The following describes two proteins that form a bound complex.

Sequence of chain B:
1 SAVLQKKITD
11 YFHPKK

Interface contacts:
Residue P129 in chain A is in contact with residue F12 in chain B (closest heavy-atom distance 3.7 Å).
Residue G127 in chain A interacts with residue P14 in chain B (closest heavy-atom distance 4.5 Å).
Residue I255 in chain A interacts with residue Y11 in chain B (closest heavy-atom distance 4.3 Å).
Residue I128 in chain A contacts residue F12 in chain B (closest heavy-atom distance 3.8 Å).
Residue Q125 in chain A interacts with residue K15 in chain B (closest heavy-atom distance 3.1 Å).
Residue L126 in chain A interacts with residue I8 in chain B (closest heavy-atom distance 4.2 Å).
Residue K254 in chain A interacts with residue Q5 in chain B (closest heavy-atom distance 3.0 Å).
Residue I255 in chain A is in contact with residue A2 in chain B (closest heavy-atom distance 3.6 Å).
Residue V45 in chain A interacts with residue Q5 in chain B (closest heavy-atom distance 4.0 Å).
Residue A252 in chain A is in contact with residue Y11 in chain B (closest heavy-atom distance 4.1 Å).
Residue A252 in chain A interacts with residue Q5 in chain B (closest heavy-atom distance 3.4 Å).
Residue M40 in chain A is in contact with residue I8 in chain B (closest heavy-atom distance 4.0 Å).
Residue I255 in chain A contacts residue L4 in chain B (closest heavy-atom distance 3.3 Å).
Residue P253 in chain A interacts with residue K6 in chain B (closest heavy-atom distance 3.0 Å).
Residue P253 in chain A interacts with residue Y11 in chain B (closest heavy-atom distance 3.4 Å).
Residue L251 in chain A contacts residue I8 in chain B (closest heavy-atom distance 4.2 Å).
Residue I255 in chain A is in contact with residue K6 in chain B (closest heavy-atom distance 3.4 Å).
Residue G127 in chain A contacts residue H13 in chain B (closest heavy-atom distance 2.8 Å).
Residue E256 in chain A is in contact with residue S1 in chain B (closest heavy-atom distance 3.2 Å).
Residue Q125 in chain A contacts residue H13 in chain B (closest heavy-atom distance 4.5 Å).
Residue V45 in chain A interacts with residue K6 in chain B (closest heavy-atom distance 4.2 Å).
Residue G127 in chain A is in contact with residue K15 in chain B (closest heavy-atom distance 3.9 Å).
Residue D257 in chain A interacts with residue V3 in chain B (closest heavy-atom distance 3.3 Å).
Residue S43 in chain A interacts with residue K7 in chain B (closest heavy-atom distance 4.2 Å).
Residue K254 in chain A contacts residue V3 in chain B (closest heavy-atom distance 4.4 Å).
Residue A252 in chain A interacts with residue K7 in chain B (closest heavy-atom distance 3.7 Å).
Residue S46 in chain A is in contact with residue I8 in chain B (closest heavy-atom distance 3.6 Å).
Residue E124 in chain A interacts with residue P14 in chain B (closest heavy-atom distance 3.2 Å).
Residue M40 in chain A contacts residue T9 in chain B (closest heavy-atom distance 3.6 Å).
Residue E256 in chain A contacts residue V3 in chain B (closest heavy-atom distance 3.3 Å).
Residue T206 in chain A is in contact with residue S1 in chain B (closest heavy-atom distance 3.4 Å).
Residue K254 in chain A contacts residue A2 in chain B (closest heavy-atom distance 3.4 Å).
Residue V45 in chain A interacts with residue I8 in chain B (closest heavy-atom distance 3.5 Å).
Residue A252 in chain A is in contact with residue K6 in chain B (closest heavy-atom distance 3.1 Å).
Residue E256 in chain A is in contact with residue A2 in chain B (closest heavy-atom distance 3.7 Å).
Residue L126 in chain A is in contact with residue F12 in chain B (closest heavy-atom distance 4.0 Å).
Residue H44 in chain A is in contact with residue T9 in chain B (closest heavy-atom distance 4.2 Å).
Residue T206 in chain A is in contact with residue A2 in chain B (closest heavy-atom distance 3.4 Å).
Residue D257 in chain A interacts with residue L4 in chain B (closest heavy-atom distance 4.2 Å).
Residue P234 in chain A is in contact with residue Y11 in chain B (closest heavy-atom distance 3.9 Å).
Residue L126 in chain A is in contact with residue P14 in chain B (closest heavy-atom distance 3.8 Å).
Residue P234 in chain A contacts residue F12 in chain B (closest heavy-atom distance 3.5 Å).
Residue P234 in chain A is in contact with residue I8 in chain B (closest heavy-atom distance 4.0 Å).
Residue Y250 in chain A contacts residue I8 in chain B (closest heavy-atom distance 3.7 Å).
Residue H44 in chain A interacts with residue I8 in chain B (closest heavy-atom distance 2.7 Å).
Residue I255 in chain A interacts with residue V3 in chain B (closest heavy-atom distance 3.2 Å).
Residue A252 in chain A interacts with residue I8 in chain B (closest heavy-atom distance 3.8 Å).
Residue Q125 in chain A interacts with residue P14 in chain B (closest heavy-atom distance 3.6 Å).
Residue L47 in chain A contacts residue I8 in chain B (closest heavy-atom distance 3.9 Å).
Residue Y250 in chain A is in contact with residue F12 in chain B (closest heavy-atom distance 3.7 Å).
Residue V233 in chain A contacts residue Y11 in chain B (closest heavy-atom distance 4.0 Å).
Residue K254 in chain A interacts with residue L4 in chain B (closest heavy-atom distance 3.4 Å).
Residue A208 in chain A contacts residue Q5 in chain B (closest heavy-atom distance 4.4 Å).
Residue D232 in chain A interacts with residue Y11 in chain B (closest heavy-atom distance 3.4 Å).
Residue P253 in chain A is in contact with residue Q5 in chain B (closest heavy-atom distance 3.4 Å).
Residue G127 in chain A interacts with residue F12 in chain B (closest heavy-atom distance 3.6 Å).
Residue L126 in chain A is in contact with residue H13 in chain B (closest heavy-atom distance 3.5 Å).
Residue P253 in chain A is in contact with residue L4 in chain B (closest heavy-atom distance 4.3 Å).
Residue H44 in chain A contacts residue K7 in chain B (closest heavy-atom distance 3.6 Å).
Residue V45 in chain A contacts residue K7 in chain B (closest heavy-atom distance 4.4 Å).

Sequence of chain A:
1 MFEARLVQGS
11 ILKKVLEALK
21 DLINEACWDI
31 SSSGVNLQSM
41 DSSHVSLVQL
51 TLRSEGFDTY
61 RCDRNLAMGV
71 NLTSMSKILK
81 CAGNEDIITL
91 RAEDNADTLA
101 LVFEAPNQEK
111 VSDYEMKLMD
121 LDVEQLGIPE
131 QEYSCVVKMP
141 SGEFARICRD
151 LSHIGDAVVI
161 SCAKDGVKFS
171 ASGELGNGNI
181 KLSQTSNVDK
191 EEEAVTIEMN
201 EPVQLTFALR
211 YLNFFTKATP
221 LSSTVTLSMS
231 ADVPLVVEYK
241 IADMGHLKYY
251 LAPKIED